Sequence of the first protein:
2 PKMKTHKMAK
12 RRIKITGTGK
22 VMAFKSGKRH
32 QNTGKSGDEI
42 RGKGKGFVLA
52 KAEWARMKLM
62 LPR

Residue-level contacts at the interface:
Residue R63 in the second protein is in contact with residue R12 in the first protein (closest heavy-atom distance 3.7 Å).

Sequence of the second protein:
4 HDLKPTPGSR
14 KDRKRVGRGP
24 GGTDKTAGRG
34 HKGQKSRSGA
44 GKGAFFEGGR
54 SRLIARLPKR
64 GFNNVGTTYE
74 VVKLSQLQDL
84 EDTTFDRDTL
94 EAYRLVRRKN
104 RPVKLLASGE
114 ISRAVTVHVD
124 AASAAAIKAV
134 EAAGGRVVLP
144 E

These two protein chains interact to form a complex.